Sequence of protein 2:
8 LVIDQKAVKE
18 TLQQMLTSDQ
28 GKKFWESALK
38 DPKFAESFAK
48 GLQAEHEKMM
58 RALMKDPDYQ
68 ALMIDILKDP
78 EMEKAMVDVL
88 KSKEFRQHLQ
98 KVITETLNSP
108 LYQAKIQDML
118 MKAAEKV

Interface contacts:
Residue M70 in protein 2 contacts residue M70 in protein 1 (closest heavy-atom distance 3.9 Å).
Residue H95 in protein 2 contacts residue L96 in protein 1 (closest heavy-atom distance 3.9 Å).
Residue L60 in protein 2 contacts residue M57 in protein 1 (closest heavy-atom distance 3.9 Å).
Residue L69 in protein 2 is in contact with residue R58 in protein 1 (closest heavy-atom distance 3.8 Å).
Residue V86 in protein 2 interacts with residue E80 in protein 1 (closest heavy-atom distance 3.9 Å).
Residue M79 in protein 2 contacts residue I71 in protein 1 (closest heavy-atom distance 4.0 Å).
Residue F45 in protein 2 is in contact with residue F45 in protein 1 (closest heavy-atom distance 3.3 Å).
Residue F92 in protein 2 interacts with residue L87 in protein 1 (closest heavy-atom distance 3.7 Å).
Residue A120 in protein 2 interacts with residue M118 in protein 1 (closest heavy-atom distance 3.7 Å).
Residue L60 in protein 2 contacts residue R58 in protein 1 (closest heavy-atom distance 3.6 Å).
Residue F31 in protein 2 interacts with residue T24 in protein 1 (closest heavy-atom distance 3.5 Å).
Residue D65 in protein 2 is in contact with residue R58 in protein 1 (closest heavy-atom distance 4.0 Å).
Residue G48 in protein 2 is in contact with residue L36 in protein 1 (closest heavy-atom distance 3.6 Å).
Residue E102 in protein 2 contacts residue R93 in protein 1 (closest heavy-atom distance 3.5 Å).
Residue L69 in protein 2 contacts residue M61 in protein 1 (closest heavy-atom distance 3.7 Å).
Residue V86 in protein 2 contacts residue V84 in protein 1 (closest heavy-atom distance 3.5 Å).
Residue D63 in protein 2 contacts residue R58 in protein 1 (closest heavy-atom distance 2.7 Å).
Residue I100 in protein 2 is in contact with residue I100 in protein 1 (closest heavy-atom distance 3.9 Å).
Residue F31 in protein 2 is in contact with residue W32 in protein 1 (closest heavy-atom distance 3.9 Å).
Residue W32 in protein 2 is in contact with residue W32 in protein 1 (closest heavy-atom distance 3.7 Å).
Residue Y109 in protein 2 is in contact with residue T101 in protein 1 (closest heavy-atom distance 3.4 Å).
Residue A120 in protein 2 is in contact with residue Q114 in protein 1 (closest heavy-atom distance 3.5 Å).
Residue E52 in protein 2 interacts with residue A46 in protein 1 (closest heavy-atom distance 3.5 Å).
Residue I73 in protein 2 is in contact with residue I71 in protein 1 (closest heavy-atom distance 3.8 Å).
Residue V99 in protein 2 is in contact with residue I100 in protein 1 (closest heavy-atom distance 3.5 Å).
Residue F31 in protein 2 contacts residue S25 in protein 1 (closest heavy-atom distance 3.6 Å).
Residue A120 in protein 2 is in contact with residue L117 in protein 1 (closest heavy-atom distance 3.7 Å).
Residue M79 in protein 2 contacts residue L74 in protein 1 (closest heavy-atom distance 3.8 Å).
Residue M56 in protein 2 is in contact with residue M57 in protein 1 (closest heavy-atom distance 3.9 Å).
Residue Y109 in protein 2 contacts residue N105 in protein 1 (closest heavy-atom distance 3.6 Å).
Residue M116 in protein 2 contacts residue I113 in protein 1 (closest heavy-atom distance 3.9 Å).
Residue L49 in protein 2 contacts residue A42 in protein 1 (closest heavy-atom distance 3.6 Å).
Residue L69 in protein 2 interacts with residue K62 in protein 1 (closest heavy-atom distance 3.8 Å).
Residue Y66 in protein 2 contacts residue R58 in protein 1 (closest heavy-atom distance 4.0 Å).
Residue H95 in protein 2 is in contact with residue K88 in protein 1 (closest heavy-atom distance 3.8 Å).
Residue F31 in protein 2 is in contact with residue G28 in protein 1 (closest heavy-atom distance 3.8 Å).
Residue I73 in protein 2 contacts residue M61 in protein 1 (closest heavy-atom distance 3.6 Å).
Residue L117 in protein 2 is in contact with residue L117 in protein 1 (closest heavy-atom distance 3.7 Å).
Residue F41 in protein 2 is in contact with residue K29 in protein 1 (closest heavy-atom distance 3.8 Å).
Residue I73 in protein 2 is in contact with residue L74 in protein 1 (closest heavy-atom distance 3.9 Å).
Residue M70 in protein 2 interacts with residue M61 in protein 1 (closest heavy-atom distance 3.6 Å).
Residue D38 in protein 2 is in contact with residue K29 in protein 1 (closest heavy-atom distance 2.4 Å).
Residue M116 in protein 2 contacts residue L117 in protein 1 (closest heavy-atom distance 3.5 Å).
Residue F31 in protein 2 interacts with residue K29 in protein 1 (closest heavy-atom distance 3.6 Å).
Residue M56 in protein 2 is in contact with residue H53 in protein 1 (closest heavy-atom distance 3.4 Å).
Residue M116 in protein 2 is in contact with residue Q114 in protein 1 (closest heavy-atom distance 3.1 Å).
Residue E52 in protein 2 interacts with residue E43 in protein 1 (closest heavy-atom distance 3.8 Å).
Residue H53 in protein 2 interacts with residue H53 in protein 1 (closest heavy-atom distance 3.8 Å).
Residue M116 in protein 2 is in contact with residue Q110 in protein 1 (closest heavy-atom distance 3.5 Å).
Residue D76 in protein 2 contacts residue I71 in protein 1 (closest heavy-atom distance 3.9 Å).
Residue I73 in protein 2 is in contact with residue M70 in protein 1 (closest heavy-atom distance 3.9 Å).
Residue M56 in protein 2 contacts residue E54 in protein 1 (closest heavy-atom distance 3.5 Å).
Residue F92 in protein 2 is in contact with residue K88 in protein 1 (closest heavy-atom distance 3.9 Å).
Residue G48 in protein 2 is in contact with residue A42 in protein 1 (closest heavy-atom distance 3.5 Å).
Residue M83 in protein 2 contacts residue L87 in protein 1 (closest heavy-atom distance 3.9 Å).
Residue L49 in protein 2 is in contact with residue F45 in protein 1 (closest heavy-atom distance 3.5 Å).
Residue Y66 in protein 2 interacts with residue M61 in protein 1 (closest heavy-atom distance 3.7 Å).
Residue W32 in protein 2 contacts residue F45 in protein 1 (closest heavy-atom distance 3.6 Å).
Residue E78 in protein 2 contacts residue I71 in protein 1 (closest heavy-atom distance 3.9 Å).
Residue L74 in protein 2 contacts residue L74 in protein 1 (closest heavy-atom distance 3.8 Å).

The following describes two proteins that form a bound complex.

Sequence of protein 1:
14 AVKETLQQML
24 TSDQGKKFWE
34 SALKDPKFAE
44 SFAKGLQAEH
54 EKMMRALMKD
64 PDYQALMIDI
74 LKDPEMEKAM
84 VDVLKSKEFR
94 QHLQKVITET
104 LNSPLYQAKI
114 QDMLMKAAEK